Sequence of chain B:
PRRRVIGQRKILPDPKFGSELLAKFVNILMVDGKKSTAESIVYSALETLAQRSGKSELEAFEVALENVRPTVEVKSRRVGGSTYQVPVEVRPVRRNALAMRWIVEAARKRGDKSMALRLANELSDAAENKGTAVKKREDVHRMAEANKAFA

This data describes a binding interaction between two proteins.

Sequence of chain A:
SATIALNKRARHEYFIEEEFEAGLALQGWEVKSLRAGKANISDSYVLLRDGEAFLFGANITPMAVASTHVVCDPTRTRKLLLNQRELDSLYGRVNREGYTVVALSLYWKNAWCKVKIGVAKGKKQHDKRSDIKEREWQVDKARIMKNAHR

Residue-level contacts at the interface:
Residue G81 in chain B is in contact with residue I154 in chain A (closest heavy-atom distance 3.3 Å).
Residue G82 in chain B is in contact with residue I154 in chain A (closest heavy-atom distance 4.8 Å).
Residue G82 in chain B is in contact with residue W147 in chain A (closest heavy-atom distance 3.6 Å).
Residue R79 in chain B contacts residue I154 in chain A (closest heavy-atom distance 4.4 Å).
Residue G82 in chain B contacts residue K151 in chain A (closest heavy-atom distance 3.4 Å).
Residue G81 in chain B contacts residue K151 in chain A (closest heavy-atom distance 2.5 Å).
Residue R79 in chain B interacts with residue W147 in chain A (closest heavy-atom distance 3.5 Å).
Residue V80 in chain B is in contact with residue I154 in chain A (closest heavy-atom distance 3.3 Å).
Residue R79 in chain B is in contact with residue K151 in chain A (closest heavy-atom distance 4.6 Å).